Residue-level contacts at the interface:
Residue F118 in protein 2 is in contact with residue I7 in protein 1 (closest heavy-atom distance 4.6 Å).
Residue I98 in protein 2 contacts residue I4 in protein 1 (closest heavy-atom distance 4.0 Å).
Residue S101 in protein 2 contacts residue A8 in protein 1 (closest heavy-atom distance 3.0 Å).
Residue R111 in protein 2 interacts with residue G15 in protein 1 (closest heavy-atom distance 3.6 Å).
Residue Y73 in protein 2 is in contact with residue E17 in protein 1 (closest heavy-atom distance 3.2 Å).
Residue S105 in protein 2 is in contact with residue R12 in protein 1 (closest heavy-atom distance 3.4 Å).
Residue W109 in protein 2 interacts with residue N19 in protein 1 (closest heavy-atom distance 3.5 Å).
Residue L102 in protein 2 interacts with residue A8 in protein 1 (closest heavy-atom distance 4.2 Å).
Residue Y73 in protein 2 contacts residue E10 in protein 1 (closest heavy-atom distance 3.8 Å).
Residue L102 in protein 2 contacts residue R12 in protein 1 (closest heavy-atom distance 3.7 Å).
Residue G66 in protein 2 contacts residue F18 in protein 1 (closest heavy-atom distance 3.9 Å).
Residue F77 in protein 2 contacts residue E10 in protein 1 (closest heavy-atom distance 3.6 Å).
Residue E104 in protein 2 contacts residue R12 in protein 1 (closest heavy-atom distance 3.6 Å).
Residue K97 in protein 2 interacts with residue R2 in protein 1 (closest heavy-atom distance 4.0 Å).
Residue A114 in protein 2 is in contact with residue L11 in protein 1 (closest heavy-atom distance 3.6 Å).
Residue L84 in protein 2 contacts residue I7 in protein 1 (closest heavy-atom distance 4.2 Å).
Residue W109 in protein 2 is in contact with residue F18 in protein 1 (closest heavy-atom distance 4.5 Å).
Residue K97 in protein 2 is in contact with residue I4 in protein 1 (closest heavy-atom distance 3.8 Å).
Residue G110 in protein 2 interacts with residue N19 in protein 1 (closest heavy-atom distance 3.6 Å).
Residue A114 in protein 2 contacts residue G15 in protein 1 (closest heavy-atom distance 4.1 Å).
Residue G110 in protein 2 contacts residue G15 in protein 1 (closest heavy-atom distance 3.1 Å).
Residue I65 in protein 2 interacts with residue Y22 in protein 1 (closest heavy-atom distance 2.6 Å).
Residue I69 in protein 2 is in contact with residue E17 in protein 1 (closest heavy-atom distance 3.7 Å).
Residue R111 in protein 2 contacts residue D16 in protein 1 (closest heavy-atom distance 2.7 Å).
Residue L62 in protein 2 is in contact with residue F18 in protein 1 (closest heavy-atom distance 4.5 Å).
Residue M80 in protein 2 interacts with residue I3 in protein 1 (closest heavy-atom distance 3.7 Å).
Residue R111 in protein 2 interacts with residue R12 in protein 1 (closest heavy-atom distance 4.1 Å).
Residue L84 in protein 2 contacts residue I4 in protein 1 (closest heavy-atom distance 4.0 Å).
Residue G110 in protein 2 contacts residue F18 in protein 1 (closest heavy-atom distance 3.5 Å).
Residue E76 in protein 2 is in contact with residue E10 in protein 1 (closest heavy-atom distance 2.6 Å).
Residue I69 in protein 2 is in contact with residue F18 in protein 1 (closest heavy-atom distance 3.8 Å).
Residue Y73 in protein 2 is in contact with residue R13 in protein 1 (closest heavy-atom distance 3.8 Å).
Residue M80 in protein 2 interacts with residue R6 in protein 1 (closest heavy-atom distance 3.2 Å).
Residue F77 in protein 2 is in contact with residue L11 in protein 1 (closest heavy-atom distance 3.4 Å).
Residue I65 in protein 2 contacts residue F18 in protein 1 (closest heavy-atom distance 3.7 Å).
Residue I98 in protein 2 contacts residue L11 in protein 1 (closest heavy-atom distance 3.5 Å).
Residue L102 in protein 2 contacts residue L11 in protein 1 (closest heavy-atom distance 3.7 Å).
Residue F77 in protein 2 is in contact with residue I7 in protein 1 (closest heavy-atom distance 4.3 Å).
Residue I69 in protein 2 contacts residue Y22 in protein 1 (closest heavy-atom distance 4.3 Å).
Residue G110 in protein 2 contacts residue D16 in protein 1 (closest heavy-atom distance 4.8 Å).
Residue N108 in protein 2 is in contact with residue G15 in protein 1 (closest heavy-atom distance 3.9 Å).
Residue S101 in protein 2 interacts with residue R12 in protein 1 (closest heavy-atom distance 2.6 Å).
Residue M80 in protein 2 contacts residue E10 in protein 1 (closest heavy-atom distance 3.8 Å).
Residue Y94 in protein 2 contacts residue I4 in protein 1 (closest heavy-atom distance 3.8 Å).
Residue I98 in protein 2 is in contact with residue I7 in protein 1 (closest heavy-atom distance 3.5 Å).
Residue L84 in protein 2 contacts residue I3 in protein 1 (closest heavy-atom distance 4.1 Å).
Residue N108 in protein 2 interacts with residue N19 in protein 1 (closest heavy-atom distance 3.2 Å).
Residue F118 in protein 2 is in contact with residue L11 in protein 1 (closest heavy-atom distance 4.0 Å).
Residue N108 in protein 2 contacts residue D16 in protein 1 (closest heavy-atom distance 2.9 Å).
Residue V113 in protein 2 contacts residue F18 in protein 1 (closest heavy-atom distance 3.6 Å).
Residue S101 in protein 2 contacts residue S5 in protein 1 (closest heavy-atom distance 5.0 Å).
Residue I69 in protein 2 interacts with residue T21 in protein 1 (closest heavy-atom distance 4.1 Å).
Residue I98 in protein 2 is in contact with residue A8 in protein 1 (closest heavy-atom distance 3.8 Å).
Residue L81 in protein 2 contacts residue I7 in protein 1 (closest heavy-atom distance 3.9 Å).
Residue R72 in protein 2 contacts residue E17 in protein 1 (closest heavy-atom distance 2.7 Å).
Residue E76 in protein 2 contacts residue R6 in protein 1 (closest heavy-atom distance 2.7 Å).
Residue M80 in protein 2 contacts residue I7 in protein 1 (closest heavy-atom distance 4.0 Å).
Residue H83 in protein 2 contacts residue I3 in protein 1 (closest heavy-atom distance 3.8 Å).
Residue G66 in protein 2 interacts with residue Y22 in protein 1 (closest heavy-atom distance 4.5 Å).

Sequence of protein 2:
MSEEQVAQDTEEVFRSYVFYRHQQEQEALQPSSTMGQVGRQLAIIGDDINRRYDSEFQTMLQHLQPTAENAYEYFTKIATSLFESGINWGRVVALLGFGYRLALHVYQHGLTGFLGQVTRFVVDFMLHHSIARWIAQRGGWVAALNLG

Sequence of protein 1:
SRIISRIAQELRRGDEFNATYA

This data describes a binding interaction between two proteins.